Sequence of protein 2:
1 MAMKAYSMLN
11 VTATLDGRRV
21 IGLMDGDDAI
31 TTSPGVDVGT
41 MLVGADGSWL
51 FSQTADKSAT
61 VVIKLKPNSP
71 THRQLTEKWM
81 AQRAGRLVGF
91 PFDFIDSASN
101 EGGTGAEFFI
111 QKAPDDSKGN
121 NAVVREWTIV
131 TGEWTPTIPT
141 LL

Sequence of protein 1:
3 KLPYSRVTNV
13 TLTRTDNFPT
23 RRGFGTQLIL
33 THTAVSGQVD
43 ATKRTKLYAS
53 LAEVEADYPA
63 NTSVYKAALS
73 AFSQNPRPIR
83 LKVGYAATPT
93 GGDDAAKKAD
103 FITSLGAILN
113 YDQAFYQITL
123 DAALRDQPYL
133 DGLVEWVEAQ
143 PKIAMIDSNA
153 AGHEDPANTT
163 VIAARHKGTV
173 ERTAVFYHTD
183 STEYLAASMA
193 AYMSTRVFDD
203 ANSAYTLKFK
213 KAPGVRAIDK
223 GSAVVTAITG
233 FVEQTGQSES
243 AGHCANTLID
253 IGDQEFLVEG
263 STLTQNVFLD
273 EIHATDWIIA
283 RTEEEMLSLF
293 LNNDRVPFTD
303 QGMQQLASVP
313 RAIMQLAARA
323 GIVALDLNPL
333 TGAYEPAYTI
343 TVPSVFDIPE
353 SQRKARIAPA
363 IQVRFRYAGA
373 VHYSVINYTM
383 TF

These two protein chains interact to form a complex.

Residue-level contacts at the interface:
Residue A335 in protein 1 interacts with residue R86 in protein 2 (closest heavy-atom distance 4.2 Å).
Residue Y336 in protein 1 contacts residue R86 in protein 2 (closest heavy-atom distance 4.4 Å).
Residue L329 in protein 1 is in contact with residue A84 in protein 2 (closest heavy-atom distance 4.0 Å).
Residue L327 in protein 1 is in contact with residue A84 in protein 2 (closest heavy-atom distance 4.2 Å).
Residue L329 in protein 1 contacts residue R86 in protein 2 (closest heavy-atom distance 4.6 Å).
Residue G334 in protein 1 is in contact with residue R86 in protein 2 (closest heavy-atom distance 3.7 Å).
Residue Y336 in protein 1 contacts residue M80 in protein 2 (closest heavy-atom distance 3.3 Å).
Residue Y336 in protein 1 is in contact with residue A81 in protein 2 (closest heavy-atom distance 3.5 Å).
Residue D328 in protein 1 interacts with residue A84 in protein 2 (closest heavy-atom distance 3.9 Å).
Residue Y336 in protein 1 contacts residue E77 in protein 2 (closest heavy-atom distance 4.0 Å).
Residue D328 in protein 1 contacts residue M80 in protein 2 (closest heavy-atom distance 4.5 Å).
Residue Y336 in protein 1 interacts with residue A84 in protein 2 (closest heavy-atom distance 5.0 Å).